Sequence of protein 2:
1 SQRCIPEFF

Contacts between the two chains:
Residue Y211 in protein 1 is in contact with residue Q2 in protein 2 (closest heavy-atom distance 4.7 Å).
Residue L47 in protein 1 contacts residue F9 in protein 2 (closest heavy-atom distance 4.5 Å).
Residue I255 in protein 1 contacts residue Q2 in protein 2 (closest heavy-atom distance 4.8 Å).
Residue I255 in protein 1 interacts with residue S1 in protein 2 (closest heavy-atom distance 2.7 Å).
Residue H44 in protein 1 contacts residue C4 in protein 2 (closest heavy-atom distance 3.5 Å).
Residue G127 in protein 1 interacts with residue F9 in protein 2 (closest heavy-atom distance 3.3 Å).
Residue I255 in protein 1 contacts residue R3 in protein 2 (closest heavy-atom distance 3.6 Å).
Residue A252 in protein 1 is in contact with residue I5 in protein 2 (closest heavy-atom distance 3.8 Å).
Residue K254 in protein 1 contacts residue Q2 in protein 2 (closest heavy-atom distance 3.6 Å).
Residue M40 in protein 1 interacts with residue P6 in protein 2 (closest heavy-atom distance 3.6 Å).
Residue P253 in protein 1 is in contact with residue Q2 in protein 2 (closest heavy-atom distance 3.4 Å).
Residue M40 in protein 1 is in contact with residue I5 in protein 2 (closest heavy-atom distance 4.0 Å).
Residue V45 in protein 1 interacts with residue C4 in protein 2 (closest heavy-atom distance 4.4 Å).
Residue P253 in protein 1 contacts residue F8 in protein 2 (closest heavy-atom distance 3.7 Å).
Residue P129 in protein 1 is in contact with residue F9 in protein 2 (closest heavy-atom distance 3.7 Å).
Residue H44 in protein 1 contacts residue P6 in protein 2 (closest heavy-atom distance 3.7 Å).
Residue Y250 in protein 1 is in contact with residue I5 in protein 2 (closest heavy-atom distance 3.7 Å).
Residue P253 in protein 1 interacts with residue R3 in protein 2 (closest heavy-atom distance 3.2 Å).
Residue L47 in protein 1 is in contact with residue I5 in protein 2 (closest heavy-atom distance 4.2 Å).
Residue P234 in protein 1 contacts residue I5 in protein 2 (closest heavy-atom distance 4.0 Å).
Residue V45 in protein 1 interacts with residue I5 in protein 2 (closest heavy-atom distance 3.4 Å).
Residue S46 in protein 1 is in contact with residue I5 in protein 2 (closest heavy-atom distance 4.0 Å).
Residue P234 in protein 1 is in contact with residue F8 in protein 2 (closest heavy-atom distance 3.5 Å).
Residue S43 in protein 1 interacts with residue C4 in protein 2 (closest heavy-atom distance 4.0 Å).
Residue L251 in protein 1 interacts with residue I5 in protein 2 (closest heavy-atom distance 4.3 Å).
Residue D232 in protein 1 contacts residue F8 in protein 2 (closest heavy-atom distance 3.0 Å).
Residue P129 in protein 1 is in contact with residue F8 in protein 2 (closest heavy-atom distance 4.3 Å).
Residue A252 in protein 1 is in contact with residue F8 in protein 2 (closest heavy-atom distance 4.1 Å).
Residue A252 in protein 1 is in contact with residue R3 in protein 2 (closest heavy-atom distance 3.3 Å).
Residue K254 in protein 1 is in contact with residue R3 in protein 2 (closest heavy-atom distance 4.5 Å).
Residue H44 in protein 1 contacts residue I5 in protein 2 (closest heavy-atom distance 2.9 Å).
Residue I128 in protein 1 contacts residue F9 in protein 2 (closest heavy-atom distance 3.7 Å).
Residue V233 in protein 1 is in contact with residue F8 in protein 2 (closest heavy-atom distance 3.9 Å).
Residue P253 in protein 1 interacts with residue S1 in protein 2 (closest heavy-atom distance 4.3 Å).
Residue P234 in protein 1 contacts residue F9 in protein 2 (closest heavy-atom distance 3.9 Å).
Residue L126 in protein 1 contacts residue P6 in protein 2 (closest heavy-atom distance 4.2 Å).
Residue A208 in protein 1 is in contact with residue Q2 in protein 2 (closest heavy-atom distance 3.6 Å).
Residue Y250 in protein 1 contacts residue F9 in protein 2 (closest heavy-atom distance 3.2 Å).
Residue L126 in protein 1 is in contact with residue I5 in protein 2 (closest heavy-atom distance 3.8 Å).
Residue V45 in protein 1 contacts residue Q2 in protein 2 (closest heavy-atom distance 3.4 Å).
Residue A252 in protein 1 is in contact with residue C4 in protein 2 (closest heavy-atom distance 3.6 Å).
Residue A252 in protein 1 is in contact with residue Q2 in protein 2 (closest heavy-atom distance 2.9 Å).
Residue L126 in protein 1 is in contact with residue F9 in protein 2 (closest heavy-atom distance 3.9 Å).
Residue K254 in protein 1 is in contact with residue S1 in protein 2 (closest heavy-atom distance 3.2 Å).
Residue V45 in protein 1 contacts residue R3 in protein 2 (closest heavy-atom distance 4.0 Å).

The following describes two proteins that form a bound complex.

Sequence of protein 1:
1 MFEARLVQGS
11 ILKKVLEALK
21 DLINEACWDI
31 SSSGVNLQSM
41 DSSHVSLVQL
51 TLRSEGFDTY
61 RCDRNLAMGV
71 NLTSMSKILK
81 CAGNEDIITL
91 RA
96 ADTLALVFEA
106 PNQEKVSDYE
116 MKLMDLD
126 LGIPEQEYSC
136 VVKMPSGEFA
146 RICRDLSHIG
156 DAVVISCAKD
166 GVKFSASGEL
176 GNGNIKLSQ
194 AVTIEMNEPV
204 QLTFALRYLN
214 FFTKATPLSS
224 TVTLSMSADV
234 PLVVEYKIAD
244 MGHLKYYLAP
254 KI